Contacts between the two chains:
Residue I174 in chain B contacts residue E61 in chain A (closest heavy-atom distance 3.9 Å).
Residue L177 in chain B is in contact with residue I65 in chain A (closest heavy-atom distance 4.5 Å).

Sequence of chain B:
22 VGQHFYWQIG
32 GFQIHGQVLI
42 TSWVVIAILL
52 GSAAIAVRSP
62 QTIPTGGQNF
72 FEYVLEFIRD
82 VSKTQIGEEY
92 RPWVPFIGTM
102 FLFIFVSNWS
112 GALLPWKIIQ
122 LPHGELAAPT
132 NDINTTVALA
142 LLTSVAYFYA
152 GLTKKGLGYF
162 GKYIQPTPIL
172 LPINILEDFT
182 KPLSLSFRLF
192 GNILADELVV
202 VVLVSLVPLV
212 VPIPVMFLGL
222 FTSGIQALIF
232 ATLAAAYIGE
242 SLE

Sequence of chain A:
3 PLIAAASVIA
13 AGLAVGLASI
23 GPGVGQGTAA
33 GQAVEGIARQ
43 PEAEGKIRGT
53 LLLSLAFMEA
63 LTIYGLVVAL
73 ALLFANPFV

These two protein chains interact to form a complex.